This data describes a binding interaction between two proteins.

Sequence of chain B:
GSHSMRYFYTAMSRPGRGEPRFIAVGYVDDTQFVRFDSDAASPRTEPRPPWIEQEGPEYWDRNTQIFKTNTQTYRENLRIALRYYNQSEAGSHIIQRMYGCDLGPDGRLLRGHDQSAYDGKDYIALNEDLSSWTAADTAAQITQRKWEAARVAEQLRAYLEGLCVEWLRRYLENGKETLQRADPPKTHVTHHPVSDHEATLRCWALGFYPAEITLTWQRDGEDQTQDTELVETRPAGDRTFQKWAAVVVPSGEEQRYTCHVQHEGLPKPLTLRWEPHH

Sequence of chain A:
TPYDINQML

Contacts between the two chains:
Residue I80 in chain B contacts residue L9 in chain A (closest heavy-atom distance 3.5 Å).
Residue N63 in chain B contacts residue T1 in chain A (closest heavy-atom distance 3.6 Å).
Residue N77 in chain B is in contact with residue L9 in chain A (closest heavy-atom distance 2.9 Å).
Residue Y9 in chain B is in contact with residue Q7 in chain A (closest heavy-atom distance 3.4 Å).
Residue L156 in chain B is in contact with residue I5 in chain A (closest heavy-atom distance 4.3 Å).
Residue V152 in chain B interacts with residue I5 in chain A (closest heavy-atom distance 4.0 Å).
Residue N63 in chain B is in contact with residue P2 in chain A (closest heavy-atom distance 3.3 Å).
Residue N70 in chain B contacts residue Q7 in chain A (closest heavy-atom distance 3.2 Å).
Residue W147 in chain B is in contact with residue Q7 in chain A (closest heavy-atom distance 4.3 Å).
Residue Y84 in chain B is in contact with residue L9 in chain A (closest heavy-atom distance 3.0 Å).
Residue T73 in chain B contacts residue M8 in chain A (closest heavy-atom distance 4.1 Å).
Residue R97 in chain B interacts with residue Q7 in chain A (closest heavy-atom distance 3.2 Å).
Residue M5 in chain B is in contact with residue T1 in chain A (closest heavy-atom distance 4.2 Å).
Residue T73 in chain B interacts with residue Q7 in chain A (closest heavy-atom distance 3.9 Å).
Residue Y99 in chain B interacts with residue P2 in chain A (closest heavy-atom distance 3.2 Å).
Residue N77 in chain B interacts with residue M8 in chain A (closest heavy-atom distance 3.3 Å).
Residue I66 in chain B contacts residue P2 in chain A (closest heavy-atom distance 4.0 Å).
Residue V152 in chain B interacts with residue N6 in chain A (closest heavy-atom distance 4.2 Å).
Residue Y123 in chain B interacts with residue L9 in chain A (closest heavy-atom distance 3.8 Å).
Residue Y7 in chain B contacts residue P2 in chain A (closest heavy-atom distance 3.3 Å).
Residue W167 in chain B interacts with residue T1 in chain A (closest heavy-atom distance 3.1 Å).
Residue T73 in chain B interacts with residue N6 in chain A (closest heavy-atom distance 4.6 Å).
Residue I95 in chain B contacts residue L9 in chain A (closest heavy-atom distance 4.1 Å).
Residue Y9 in chain B contacts residue Y3 in chain A (closest heavy-atom distance 4.4 Å).
Residue N77 in chain B is in contact with residue Q7 in chain A (closest heavy-atom distance 2.8 Å).
Residue F67 in chain B is in contact with residue P2 in chain A (closest heavy-atom distance 3.8 Å).
Residue Y159 in chain B is in contact with residue Y3 in chain A (closest heavy-atom distance 3.6 Å).
Residue F33 in chain B interacts with residue T1 in chain A (closest heavy-atom distance 4.9 Å).
Residue Y74 in chain B interacts with residue Q7 in chain A (closest heavy-atom distance 2.8 Å).
Residue Y74 in chain B interacts with residue Y3 in chain A (closest heavy-atom distance 4.9 Å).
Residue I142 in chain B contacts residue L9 in chain A (closest heavy-atom distance 4.8 Å).
Residue T143 in chain B interacts with residue M8 in chain A (closest heavy-atom distance 4.5 Å).
Residue K146 in chain B is in contact with residue L9 in chain A (closest heavy-atom distance 3.0 Å).
Residue R97 in chain B contacts residue Y3 in chain A (closest heavy-atom distance 2.5 Å).
Residue L156 in chain B contacts residue Y3 in chain A (closest heavy-atom distance 3.2 Å).
Residue Y159 in chain B contacts residue P2 in chain A (closest heavy-atom distance 3.8 Å).
Residue W147 in chain B is in contact with residue N6 in chain A (closest heavy-atom distance 4.3 Å).
Residue Y9 in chain B is in contact with residue P2 in chain A (closest heavy-atom distance 3.7 Å).
Residue R62 in chain B is in contact with residue Y3 in chain A (closest heavy-atom distance 4.7 Å).
Residue R62 in chain B contacts residue P2 in chain A (closest heavy-atom distance 3.1 Å).
Residue W147 in chain B contacts residue L9 in chain A (closest heavy-atom distance 4.0 Å).
Residue A81 in chain B interacts with residue L9 in chain A (closest heavy-atom distance 4.8 Å).
Residue I80 in chain B interacts with residue M8 in chain A (closest heavy-atom distance 4.0 Å).
Residue Q155 in chain B is in contact with residue I5 in chain A (closest heavy-atom distance 3.9 Å).
Residue K146 in chain B contacts residue M8 in chain A (closest heavy-atom distance 5.0 Å).
Residue D114 in chain B interacts with residue Y3 in chain A (closest heavy-atom distance 3.1 Å).
Residue R97 in chain B is in contact with residue I5 in chain A (closest heavy-atom distance 4.7 Å).
Residue Y159 in chain B is in contact with residue T1 in chain A (closest heavy-atom distance 2.6 Å).
Residue Y171 in chain B interacts with residue T1 in chain A (closest heavy-atom distance 2.6 Å).
Residue I66 in chain B is in contact with residue Y3 in chain A (closest heavy-atom distance 3.7 Å).
Residue Y59 in chain B contacts residue T1 in chain A (closest heavy-atom distance 4.0 Å).
Residue Y99 in chain B is in contact with residue Y3 in chain A (closest heavy-atom distance 2.8 Å).
Residue R62 in chain B contacts residue T1 in chain A (closest heavy-atom distance 4.0 Å).
Residue N70 in chain B contacts residue Y3 in chain A (closest heavy-atom distance 4.9 Å).
Residue R62 in chain B interacts with residue D4 in chain A (closest heavy-atom distance 4.3 Å).
Residue W147 in chain B interacts with residue M8 in chain A (closest heavy-atom distance 2.9 Å).
Residue I66 in chain B interacts with residue D4 in chain A (closest heavy-atom distance 4.4 Å).
Residue T143 in chain B is in contact with residue L9 in chain A (closest heavy-atom distance 2.9 Å).
Residue Y7 in chain B interacts with residue T1 in chain A (closest heavy-atom distance 3.2 Å).